Sequence of protein 2:
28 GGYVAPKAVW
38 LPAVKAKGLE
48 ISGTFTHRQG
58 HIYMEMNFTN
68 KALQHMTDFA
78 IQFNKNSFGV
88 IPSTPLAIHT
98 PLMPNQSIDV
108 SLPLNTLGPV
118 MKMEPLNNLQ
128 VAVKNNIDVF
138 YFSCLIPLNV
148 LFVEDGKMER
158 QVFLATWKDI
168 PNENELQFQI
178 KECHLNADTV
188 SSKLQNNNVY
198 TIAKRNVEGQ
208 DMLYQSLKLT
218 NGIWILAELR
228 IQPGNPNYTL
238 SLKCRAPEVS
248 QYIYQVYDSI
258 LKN

Residue-level contacts at the interface:
Residue F76 in protein 2 is in contact with residue Y11 in protein 1 (closest heavy-atom distance 3.9 Å).
Residue I78 in protein 2 contacts residue V10 in protein 1 (closest heavy-atom distance 2.8 Å).
Residue Q79 in protein 2 interacts with residue F2 in protein 1 (closest heavy-atom distance 4.0 Å).
Residue P89 in protein 2 interacts with residue V10 in protein 1 (closest heavy-atom distance 4.4 Å).
Residue I95 in protein 2 contacts residue L14 in protein 1 (closest heavy-atom distance 5.0 Å).
Residue Y138 in protein 2 contacts residue T4 in protein 1 (closest heavy-atom distance 4.4 Å).
Residue N81 in protein 2 contacts residue F2 in protein 1 (closest heavy-atom distance 3.5 Å).
Residue P92 in protein 2 interacts with residue S12 in protein 1 (closest heavy-atom distance 3.8 Å).
Residue F76 in protein 2 contacts residue S12 in protein 1 (closest heavy-atom distance 3.0 Å).
Residue A77 in protein 2 interacts with residue S12 in protein 1 (closest heavy-atom distance 4.7 Å).
Residue A77 in protein 2 contacts residue W9 in protein 1 (closest heavy-atom distance 3.6 Å).
Residue P92 in protein 2 contacts residue P13 in protein 1 (closest heavy-atom distance 4.0 Å).
Residue P92 in protein 2 is in contact with residue Y11 in protein 1 (closest heavy-atom distance 3.4 Å).
Residue F80 in protein 2 interacts with residue F2 in protein 1 (closest heavy-atom distance 4.0 Å).
Residue V128 in protein 2 contacts residue F2 in protein 1 (closest heavy-atom distance 3.7 Å).
Residue T91 in protein 2 is in contact with residue V10 in protein 1 (closest heavy-atom distance 3.7 Å).
Residue Q79 in protein 2 is in contact with residue T4 in protein 1 (closest heavy-atom distance 3.7 Å).
Residue V130 in protein 2 interacts with residue W9 in protein 1 (closest heavy-atom distance 4.4 Å).
Residue I95 in protein 2 interacts with residue S12 in protein 1 (closest heavy-atom distance 3.4 Å).
Residue Q79 in protein 2 contacts residue D5 in protein 1 (closest heavy-atom distance 2.9 Å).
Residue P92 in protein 2 interacts with residue V10 in protein 1 (closest heavy-atom distance 3.5 Å).
Residue A129 in protein 2 contacts residue F2 in protein 1 (closest heavy-atom distance 3.6 Å).
Residue V136 in protein 2 interacts with residue W9 in protein 1 (closest heavy-atom distance 3.9 Å).
Residue D75 in protein 2 is in contact with residue L14 in protein 1 (closest heavy-atom distance 3.8 Å).
Residue T97 in protein 2 is in contact with residue H15 in protein 1 (closest heavy-atom distance 3.4 Å).
Residue N81 in protein 2 contacts residue P3 in protein 1 (closest heavy-atom distance 4.9 Å).
Residue A129 in protein 2 contacts residue T4 in protein 1 (closest heavy-atom distance 4.0 Å).
Residue Y138 in protein 2 contacts residue F2 in protein 1 (closest heavy-atom distance 3.7 Å).
Residue A94 in protein 2 contacts residue S12 in protein 1 (closest heavy-atom distance 4.8 Å).
Residue I95 in protein 2 is in contact with residue P13 in protein 1 (closest heavy-atom distance 3.9 Å).
Residue H96 in protein 2 is in contact with residue S12 in protein 1 (closest heavy-atom distance 4.6 Å).
Residue F76 in protein 2 contacts residue V10 in protein 1 (closest heavy-atom distance 4.5 Å).
Residue A77 in protein 2 contacts residue Y11 in protein 1 (closest heavy-atom distance 3.7 Å).
Residue T97 in protein 2 is in contact with residue L14 in protein 1 (closest heavy-atom distance 5.0 Å).
Residue Q79 in protein 2 interacts with residue S8 in protein 1 (closest heavy-atom distance 3.3 Å).
Residue D75 in protein 2 is in contact with residue Y11 in protein 1 (closest heavy-atom distance 4.9 Å).
Residue L93 in protein 2 contacts residue S12 in protein 1 (closest heavy-atom distance 2.7 Å).
Residue H96 in protein 2 is in contact with residue P13 in protein 1 (closest heavy-atom distance 3.0 Å).
Residue Q79 in protein 2 contacts residue P3 in protein 1 (closest heavy-atom distance 4.9 Å).
Residue T74 in protein 2 is in contact with residue L14 in protein 1 (closest heavy-atom distance 3.7 Å).
Residue K131 in protein 2 contacts residue E6 in protein 1 (closest heavy-atom distance 4.0 Å).
Residue Q79 in protein 2 contacts residue W9 in protein 1 (closest heavy-atom distance 3.3 Å).
Residue I78 in protein 2 interacts with residue W9 in protein 1 (closest heavy-atom distance 3.5 Å).
Residue H96 in protein 2 is in contact with residue L14 in protein 1 (closest heavy-atom distance 3.4 Å).
Residue K131 in protein 2 interacts with residue Y11 in protein 1 (closest heavy-atom distance 3.0 Å).
Residue I78 in protein 2 interacts with residue S8 in protein 1 (closest heavy-atom distance 4.0 Å).
Residue H96 in protein 2 is in contact with residue H15 in protein 1 (closest heavy-atom distance 2.7 Å).
Residue Q79 in protein 2 contacts residue V10 in protein 1 (closest heavy-atom distance 4.9 Å).
Residue Y138 in protein 2 contacts residue Y1 in protein 1 (closest heavy-atom distance 3.3 Å).
Residue A129 in protein 2 contacts residue W9 in protein 1 (closest heavy-atom distance 3.5 Å).
Residue Q127 in protein 2 is in contact with residue F2 in protein 1 (closest heavy-atom distance 3.8 Å).
Residue A77 in protein 2 is in contact with residue V10 in protein 1 (closest heavy-atom distance 3.3 Å).
Residue K131 in protein 2 interacts with residue W9 in protein 1 (closest heavy-atom distance 3.8 Å).

Sequence of protein 1:
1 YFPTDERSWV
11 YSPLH

These two protein chains interact to form a complex.